Sequence of chain A:
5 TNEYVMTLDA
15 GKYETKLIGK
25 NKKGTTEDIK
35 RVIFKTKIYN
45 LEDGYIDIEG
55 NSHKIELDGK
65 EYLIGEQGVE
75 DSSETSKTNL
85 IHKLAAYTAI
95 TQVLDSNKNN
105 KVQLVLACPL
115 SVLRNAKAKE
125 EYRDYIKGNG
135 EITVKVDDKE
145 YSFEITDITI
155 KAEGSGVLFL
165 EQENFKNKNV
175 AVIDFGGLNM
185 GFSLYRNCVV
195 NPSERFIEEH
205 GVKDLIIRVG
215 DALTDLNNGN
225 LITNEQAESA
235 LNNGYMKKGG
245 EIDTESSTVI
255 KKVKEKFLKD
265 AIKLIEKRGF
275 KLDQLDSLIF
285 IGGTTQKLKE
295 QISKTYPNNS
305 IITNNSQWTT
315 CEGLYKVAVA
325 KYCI

Interface contacts:
Residue V321 in chain A contacts residue D47 in chain B (closest heavy-atom distance 2.5 Å).
Residue K320 in chain A is in contact with residue I50 in chain B (closest heavy-atom distance 1.9 Å).
Residue K275 in chain A interacts with residue T218 in chain B (closest heavy-atom distance 0.9 Å).
Residue V323 in chain A interacts with residue G48 in chain B (closest heavy-atom distance 2.8 Å).
Residue P301 in chain A contacts residue L225 in chain B (closest heavy-atom distance 2.8 Å).
Residue K320 in chain A is in contact with residue D47 in chain B (closest heavy-atom distance 1.7 Å).
Residue D277 in chain A interacts with residue T218 in chain B (closest heavy-atom distance 2.0 Å).
Residue K170 in chain A contacts residue K41 in chain B (closest heavy-atom distance 3.0 Å).
Residue K320 in chain A contacts residue G48 in chain B (closest heavy-atom distance 1.0 Å).
Residue V321 in chain A is in contact with residue G48 in chain B (closest heavy-atom distance 0.6 Å).
Residue K170 in chain A is in contact with residue E78 in chain B (closest heavy-atom distance 1.6 Å).
Residue P301 in chain A is in contact with residue T227 in chain B (closest heavy-atom distance 0.7 Å).
Residue F169 in chain A interacts with residue E78 in chain B (closest heavy-atom distance 1.4 Å).
Residue D277 in chain A interacts with residue D219 in chain B (closest heavy-atom distance 2.8 Å).
Residue A322 in chain A is in contact with residue G48 in chain B (closest heavy-atom distance 1.9 Å).
Residue N168 in chain A is in contact with residue Q71 in chain B (closest heavy-atom distance 0.7 Å).
Residue E167 in chain A interacts with residue E78 in chain B (closest heavy-atom distance 3.0 Å).
Residue E167 in chain A is in contact with residue D75 in chain B (closest heavy-atom distance 3.1 Å).
Residue Q166 in chain A is in contact with residue G72 in chain B (closest heavy-atom distance 3.0 Å).
Residue C192 in chain A interacts with residue T79 in chain B (closest heavy-atom distance 2.2 Å).
Residue Q166 in chain A interacts with residue V73 in chain B (closest heavy-atom distance 3.1 Å).
Residue D277 in chain A interacts with residue L220 in chain B (closest heavy-atom distance 3.1 Å).
Residue V321 in chain A interacts with residue Y49 in chain B (closest heavy-atom distance 1.8 Å).
Residue Y319 in chain A contacts residue D47 in chain B (closest heavy-atom distance 1.9 Å).
Residue E167 in chain A contacts residue G72 in chain B (closest heavy-atom distance 2.3 Å).
Residue V323 in chain A interacts with residue D47 in chain B (closest heavy-atom distance 0.8 Å).
Residue K320 in chain A contacts residue Y49 in chain B (closest heavy-atom distance 0.7 Å).
Residue F163 in chain A contacts residue Y49 in chain B (closest heavy-atom distance 2.2 Å).
Residue K298 in chain A interacts with residue T227 in chain B (closest heavy-atom distance 2.8 Å).
Residue F163 in chain A contacts residue S76 in chain B (closest heavy-atom distance 2.7 Å).
Residue F169 in chain A is in contact with residue T79 in chain B (closest heavy-atom distance 2.2 Å).
Residue N168 in chain A contacts residue G72 in chain B (closest heavy-atom distance 2.4 Å).
Residue K170 in chain A is in contact with residue K81 in chain B (closest heavy-atom distance 2.2 Å).
Residue D277 in chain A interacts with residue N221 in chain B (closest heavy-atom distance 2.2 Å).
Residue Y300 in chain A contacts residue T227 in chain B (closest heavy-atom distance 1.8 Å).
Residue N191 in chain A contacts residue T79 in chain B (closest heavy-atom distance 2.4 Å).
Residue V321 in chain A interacts with residue E46 in chain B (closest heavy-atom distance 2.7 Å).
Residue K170 in chain A interacts with residue S80 in chain B (closest heavy-atom distance 1.6 Å).
Residue K325 in chain A interacts with residue D47 in chain B (closest heavy-atom distance 2.8 Å).
Residue V9 in chain A is in contact with residue D47 in chain B (closest heavy-atom distance 2.9 Å).
Residue N302 in chain A is in contact with residue I226 in chain B (closest heavy-atom distance 1.3 Å).
Residue K170 in chain A interacts with residue T79 in chain B (closest heavy-atom distance 1.4 Å).
Residue V323 in chain A interacts with residue Y49 in chain B (closest heavy-atom distance 2.5 Å).
Residue F169 in chain A interacts with residue S76 in chain B (closest heavy-atom distance 2.3 Å).
Residue Y326 in chain A is in contact with residue D47 in chain B (closest heavy-atom distance 2.0 Å).
Residue D277 in chain A interacts with residue N224 in chain B (closest heavy-atom distance 2.4 Å).
Residue K275 in chain A interacts with residue D219 in chain B (closest heavy-atom distance 1.9 Å).
Residue Y300 in chain A interacts with residue L225 in chain B (closest heavy-atom distance 2.2 Å).
Residue A324 in chain A is in contact with residue E46 in chain B (closest heavy-atom distance 1.8 Å).
Residue V323 in chain A contacts residue E46 in chain B (closest heavy-atom distance 2.7 Å).
Residue A324 in chain A contacts residue G48 in chain B (closest heavy-atom distance 2.8 Å).
Residue F169 in chain A contacts residue K41 in chain B (closest heavy-atom distance 3.0 Å).
Residue K320 in chain A contacts residue E46 in chain B (closest heavy-atom distance 2.1 Å).
Residue A324 in chain A contacts residue D47 in chain B (closest heavy-atom distance 1.0 Å).
Residue T299 in chain A contacts residue T227 in chain B (closest heavy-atom distance 1.9 Å).
Residue P301 in chain A interacts with residue I226 in chain B (closest heavy-atom distance 0.3 Å).
Residue N303 in chain A contacts residue I226 in chain B (closest heavy-atom distance 2.0 Å).
Residue A322 in chain A contacts residue D47 in chain B (closest heavy-atom distance 2.0 Å).
Residue G317 in chain A contacts residue G48 in chain B (closest heavy-atom distance 2.3 Å).
Residue P301 in chain A is in contact with residue N228 in chain B (closest heavy-atom distance 3.0 Å).

These two protein chains interact to form a complex.

Sequence of chain B:
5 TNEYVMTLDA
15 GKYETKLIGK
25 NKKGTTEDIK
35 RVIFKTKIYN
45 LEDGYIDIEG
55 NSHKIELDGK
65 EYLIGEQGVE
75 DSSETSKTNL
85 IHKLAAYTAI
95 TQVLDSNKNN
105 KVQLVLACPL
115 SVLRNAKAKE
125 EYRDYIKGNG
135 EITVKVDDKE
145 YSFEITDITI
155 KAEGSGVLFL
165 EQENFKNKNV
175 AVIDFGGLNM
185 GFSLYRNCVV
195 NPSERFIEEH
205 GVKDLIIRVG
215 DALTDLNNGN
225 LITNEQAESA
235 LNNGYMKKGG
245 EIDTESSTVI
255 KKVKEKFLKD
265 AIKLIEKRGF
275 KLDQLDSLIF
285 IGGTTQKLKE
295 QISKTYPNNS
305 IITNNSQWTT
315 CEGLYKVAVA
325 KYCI